Sequence of chain B:
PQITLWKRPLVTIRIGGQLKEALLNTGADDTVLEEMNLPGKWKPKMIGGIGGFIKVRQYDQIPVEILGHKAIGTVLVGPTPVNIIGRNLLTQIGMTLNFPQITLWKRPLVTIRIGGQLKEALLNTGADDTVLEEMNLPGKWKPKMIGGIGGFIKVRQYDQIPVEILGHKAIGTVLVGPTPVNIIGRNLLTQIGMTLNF

Interface contacts:
Residue I154 in chain B is in contact with residue V6 in chain A (closest heavy-atom distance 4.4 Å).
Residue V136 in chain B is in contact with residue T3 in chain A (closest heavy-atom distance 4.0 Å).
Residue L127 in chain B interacts with residue Y5 in chain A (closest heavy-atom distance 3.5 Å).
Residue I154 in chain B is in contact with residue F4 in chain A (closest heavy-atom distance 4.1 Å).
Residue G153 in chain B interacts with residue F4 in chain A (closest heavy-atom distance 4.0 Å).
Residue D134 in chain B contacts residue E2 in chain A (closest heavy-atom distance 4.5 Å).
Residue G131 in chain B interacts with residue T3 in chain A (closest heavy-atom distance 4.1 Å).
Residue A132 in chain B is in contact with residue F4 in chain A (closest heavy-atom distance 4.3 Å).
Residue D134 in chain B interacts with residue T3 in chain A (closest heavy-atom distance 4.3 Å).
Residue R112 in chain B is in contact with residue D7 in chain A (closest heavy-atom distance 3.3 Å).
Residue I154 in chain B contacts residue Y5 in chain A (closest heavy-atom distance 4.1 Å).
Residue G152 in chain B is in contact with residue T3 in chain A (closest heavy-atom distance 2.9 Å).
Residue L23 in chain B is in contact with residue F4 in chain A (closest heavy-atom distance 3.7 Å).
Residue A132 in chain B interacts with residue T3 in chain A (closest heavy-atom distance 3.7 Å).
Residue G48 in chain B contacts residue Y5 in chain A (closest heavy-atom distance 3.9 Å).
Residue I154 in chain B interacts with residue T3 in chain A (closest heavy-atom distance 4.6 Å).
Residue I188 in chain B contacts residue Y5 in chain A (closest heavy-atom distance 4.3 Å).
Residue G131 in chain B contacts residue F4 in chain A (closest heavy-atom distance 3.1 Å).
Residue D30 in chain B contacts residue V6 in chain A (closest heavy-atom distance 4.5 Å).
Residue I50 in chain B is in contact with residue T3 in chain A (closest heavy-atom distance 3.7 Å).
Residue I50 in chain B contacts residue Y5 in chain A (closest heavy-atom distance 4.6 Å).
Residue V186 in chain B contacts residue Y5 in chain A (closest heavy-atom distance 3.5 Å).
Residue G131 in chain B interacts with residue E2 in chain A (closest heavy-atom distance 3.7 Å).
Residue G152 in chain B interacts with residue A1 in chain A (closest heavy-atom distance 3.2 Å).
Residue A132 in chain B is in contact with residue E2 in chain A (closest heavy-atom distance 3.8 Å).
Residue D133 in chain B contacts residue E2 in chain A (closest heavy-atom distance 3.0 Å).
Residue G48 in chain B is in contact with residue V6 in chain A (closest heavy-atom distance 3.2 Å).
Residue A28 in chain B is in contact with residue V6 in chain A (closest heavy-atom distance 3.7 Å).
Residue I47 in chain B is in contact with residue V6 in chain A (closest heavy-atom distance 3.7 Å).
Residue G48 in chain B is in contact with residue D7 in chain A (closest heavy-atom distance 2.7 Å).
Residue V32 in chain B interacts with residue V6 in chain A (closest heavy-atom distance 4.3 Å).
Residue F157 in chain B contacts residue E2 in chain A (closest heavy-atom distance 4.0 Å).
Residue D133 in chain B interacts with residue A1 in chain A (closest heavy-atom distance 2.5 Å).
Residue F53 in chain B contacts residue D7 in chain A (closest heavy-atom distance 4.5 Å).
Residue R8 in chain B is in contact with residue E2 in chain A (closest heavy-atom distance 3.3 Å).
Residue G27 in chain B interacts with residue Y5 in chain A (closest heavy-atom distance 2.9 Å).
Residue N129 in chain B contacts residue Y5 in chain A (closest heavy-atom distance 3.6 Å).
Residue N129 in chain B contacts residue F4 in chain A (closest heavy-atom distance 2.7 Å).
Residue I151 in chain B interacts with residue T3 in chain A (closest heavy-atom distance 4.3 Å).
Residue D29 in chain B contacts residue V6 in chain A (closest heavy-atom distance 3.2 Å).
Residue N25 in chain B contacts residue F4 in chain A (closest heavy-atom distance 3.6 Å).
Residue G49 in chain B contacts residue Y5 in chain A (closest heavy-atom distance 3.7 Å).
Residue N25 in chain B interacts with residue Y5 in chain A (closest heavy-atom distance 3.5 Å).
Residue D134 in chain B interacts with residue A1 in chain A (closest heavy-atom distance 3.2 Å).
Residue I151 in chain B is in contact with residue A1 in chain A (closest heavy-atom distance 3.4 Å).
Residue I47 in chain B interacts with residue D7 in chain A (closest heavy-atom distance 3.9 Å).
Residue D29 in chain B interacts with residue D7 in chain A (closest heavy-atom distance 4.3 Å).
Residue P185 in chain B contacts residue Y5 in chain A (closest heavy-atom distance 3.7 Å).
Residue I84 in chain B interacts with residue F4 in chain A (closest heavy-atom distance 3.9 Å).
Residue A28 in chain B interacts with residue Y5 in chain A (closest heavy-atom distance 4.5 Å).
Residue I188 in chain B interacts with residue T3 in chain A (closest heavy-atom distance 3.7 Å).
Residue D30 in chain B contacts residue D7 in chain A (closest heavy-atom distance 4.2 Å).
Residue P81 in chain B interacts with residue F4 in chain A (closest heavy-atom distance 3.5 Å).
Residue G153 in chain B is in contact with residue T3 in chain A (closest heavy-atom distance 3.5 Å).
Residue R8 in chain B interacts with residue F4 in chain A (closest heavy-atom distance 4.1 Å).
Residue I84 in chain B contacts residue V6 in chain A (closest heavy-atom distance 4.2 Å).
Residue V82 in chain B interacts with residue F4 in chain A (closest heavy-atom distance 3.2 Å).
Residue G27 in chain B interacts with residue V6 in chain A (closest heavy-atom distance 3.4 Å).
Residue R112 in chain B contacts residue Y5 in chain A (closest heavy-atom distance 3.3 Å).
Residue G152 in chain B is in contact with residue E2 in chain A (closest heavy-atom distance 3.3 Å).

Sequence of chain A:
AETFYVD

This data describes a binding interaction between two proteins.